These two protein chains interact to form a complex.

Sequence of protein 1:
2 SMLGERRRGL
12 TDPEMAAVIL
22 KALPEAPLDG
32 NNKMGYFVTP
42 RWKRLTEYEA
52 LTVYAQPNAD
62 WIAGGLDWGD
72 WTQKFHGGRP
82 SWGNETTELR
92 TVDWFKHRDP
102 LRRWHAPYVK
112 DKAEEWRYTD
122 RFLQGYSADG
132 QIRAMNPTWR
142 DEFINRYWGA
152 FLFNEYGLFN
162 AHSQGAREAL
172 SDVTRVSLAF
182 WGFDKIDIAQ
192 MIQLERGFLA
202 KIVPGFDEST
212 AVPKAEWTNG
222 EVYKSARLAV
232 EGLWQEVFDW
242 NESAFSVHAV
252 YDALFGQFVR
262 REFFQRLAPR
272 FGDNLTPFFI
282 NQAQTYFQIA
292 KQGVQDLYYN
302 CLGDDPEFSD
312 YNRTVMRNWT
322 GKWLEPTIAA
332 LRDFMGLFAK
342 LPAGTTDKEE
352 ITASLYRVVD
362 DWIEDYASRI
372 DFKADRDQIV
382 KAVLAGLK

Sequence of protein 2:
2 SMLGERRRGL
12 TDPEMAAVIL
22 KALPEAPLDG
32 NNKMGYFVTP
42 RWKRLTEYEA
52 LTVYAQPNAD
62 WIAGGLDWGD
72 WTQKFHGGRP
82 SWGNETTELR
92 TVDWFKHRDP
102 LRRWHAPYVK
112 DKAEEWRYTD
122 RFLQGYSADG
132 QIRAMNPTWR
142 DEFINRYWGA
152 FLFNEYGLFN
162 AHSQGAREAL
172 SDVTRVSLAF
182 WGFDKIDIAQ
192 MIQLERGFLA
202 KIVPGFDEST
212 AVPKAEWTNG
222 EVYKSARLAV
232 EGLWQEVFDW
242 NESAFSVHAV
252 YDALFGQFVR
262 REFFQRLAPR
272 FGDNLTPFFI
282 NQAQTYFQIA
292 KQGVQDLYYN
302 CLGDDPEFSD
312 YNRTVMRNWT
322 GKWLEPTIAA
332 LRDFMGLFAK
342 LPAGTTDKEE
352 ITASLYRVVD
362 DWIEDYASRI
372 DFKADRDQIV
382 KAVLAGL

Contacts between the two chains:
Residue D130 in protein 1 interacts with residue Q289 in protein 2 (closest heavy-atom distance 2.7 Å).
Residue A18 in protein 1 is in contact with residue P14 in protein 2 (closest heavy-atom distance 3.9 Å).
Residue R118 in protein 1 is in contact with residue K111 in protein 2 (closest heavy-atom distance 3.6 Å).
Residue Q285 in protein 1 interacts with residue Q132 in protein 2 (closest heavy-atom distance 3.9 Å).
Residue R134 in protein 1 is in contact with residue D362 in protein 2 (closest heavy-atom distance 2.9 Å).
Residue N275 in protein 1 is in contact with residue Q266 in protein 2 (closest heavy-atom distance 3.3 Å).
Residue Q289 in protein 1 is in contact with residue D130 in protein 2 (closest heavy-atom distance 3.1 Å).
Residue T12 in protein 1 contacts residue L11 in protein 2 (closest heavy-atom distance 3.4 Å).
Residue R134 in protein 1 interacts with residue R262 in protein 2 (closest heavy-atom distance 3.3 Å).
Residue P14 in protein 1 contacts residue P14 in protein 2 (closest heavy-atom distance 3.5 Å).
Residue Q266 in protein 1 is in contact with residue N275 in protein 2 (closest heavy-atom distance 3.5 Å).
Residue D130 in protein 1 is in contact with residue Q285 in protein 2 (closest heavy-atom distance 3.1 Å).
Residue M3 in protein 1 contacts residue E26 in protein 2 (closest heavy-atom distance 3.9 Å).
Residue P28 in protein 1 is in contact with residue M3 in protein 2 (closest heavy-atom distance 3.7 Å).
Residue Y119 in protein 1 interacts with residue Q283 in protein 2 (closest heavy-atom distance 3.3 Å).
Residue P270 in protein 1 interacts with residue P270 in protein 2 (closest heavy-atom distance 3.4 Å).
Residue Y119 in protein 1 interacts with residue Y119 in protein 2 (closest heavy-atom distance 3.4 Å).
Residue R122 in protein 1 is in contact with residue E115 in protein 2 (closest heavy-atom distance 2.8 Å).
Residue D130 in protein 1 interacts with residue R262 in protein 2 (closest heavy-atom distance 3.0 Å).
Residue Q289 in protein 1 interacts with residue G126 in protein 2 (closest heavy-atom distance 3.9 Å).
Residue E116 in protein 1 is in contact with residue R122 in protein 2 (closest heavy-atom distance 3.0 Å).
Residue E115 in protein 1 contacts residue R118 in protein 2 (closest heavy-atom distance 3.0 Å).
Residue Q132 in protein 1 contacts residue Q266 in protein 2 (closest heavy-atom distance 2.8 Å).
Residue R118 in protein 1 is in contact with residue E115 in protein 2 (closest heavy-atom distance 3.1 Å).
Residue M3 in protein 1 interacts with residue P25 in protein 2 (closest heavy-atom distance 3.3 Å).
Residue R262 in protein 1 contacts residue R134 in protein 2 (closest heavy-atom distance 3.4 Å).
Residue L11 in protein 1 contacts residue T12 in protein 2 (closest heavy-atom distance 3.5 Å).
Residue Q285 in protein 1 contacts residue D130 in protein 2 (closest heavy-atom distance 3.1 Å).
Residue R122 in protein 1 is in contact with residue T286 in protein 2 (closest heavy-atom distance 3.9 Å).
Residue D362 in protein 1 contacts residue R134 in protein 2 (closest heavy-atom distance 2.8 Å).
Residue Q266 in protein 1 contacts residue Q132 in protein 2 (closest heavy-atom distance 2.7 Å).
Residue F123 in protein 1 is in contact with residue N282 in protein 2 (closest heavy-atom distance 3.3 Å).
Residue Q258 in protein 1 is in contact with residue D130 in protein 2 (closest heavy-atom distance 2.9 Å).
Residue E115 in protein 1 is in contact with residue E115 in protein 2 (closest heavy-atom distance 3.9 Å).
Residue D112 in protein 1 contacts residue R118 in protein 2 (closest heavy-atom distance 2.4 Å).
Residue D130 in protein 1 contacts residue Q258 in protein 2 (closest heavy-atom distance 3.2 Å).
Residue N282 in protein 1 is in contact with residue F123 in protein 2 (closest heavy-atom distance 3.2 Å).
Residue R122 in protein 1 interacts with residue D112 in protein 2 (closest heavy-atom distance 3.1 Å).
Residue K111 in protein 1 is in contact with residue R118 in protein 2 (closest heavy-atom distance 3.6 Å).
Residue E115 in protein 1 contacts residue R122 in protein 2 (closest heavy-atom distance 3.0 Å).
Residue P278 in protein 1 contacts residue N275 in protein 2 (closest heavy-atom distance 3.6 Å).
Residue L24 in protein 1 is in contact with residue L4 in protein 2 (closest heavy-atom distance 3.9 Å).
Residue E116 in protein 1 interacts with residue Y119 in protein 2 (closest heavy-atom distance 3.6 Å).
Residue N275 in protein 1 interacts with residue P270 in protein 2 (closest heavy-atom distance 3.5 Å).
Residue R118 in protein 1 contacts residue D112 in protein 2 (closest heavy-atom distance 2.6 Å).
Residue L4 in protein 1 interacts with residue L21 in protein 2 (closest heavy-atom distance 3.9 Å).
Residue P270 in protein 1 interacts with residue N275 in protein 2 (closest heavy-atom distance 3.5 Å).
Residue M3 in protein 1 interacts with residue P28 in protein 2 (closest heavy-atom distance 3.6 Å).
Residue A129 in protein 1 is in contact with residue Q289 in protein 2 (closest heavy-atom distance 3.9 Å).
Residue Y119 in protein 1 contacts residue E116 in protein 2 (closest heavy-atom distance 3.5 Å).
Residue P14 in protein 1 is in contact with residue A18 in protein 2 (closest heavy-atom distance 3.9 Å).
Residue Q289 in protein 1 interacts with residue A129 in protein 2 (closest heavy-atom distance 3.5 Å).
Residue D112 in protein 1 contacts residue R122 in protein 2 (closest heavy-atom distance 3.3 Å).
Residue A27 in protein 1 is in contact with residue M3 in protein 2 (closest heavy-atom distance 3.9 Å).
Residue R262 in protein 1 contacts residue D130 in protein 2 (closest heavy-atom distance 3.0 Å).
Residue R134 in protein 1 is in contact with residue R358 in protein 2 (closest heavy-atom distance 3.5 Å).
Residue P25 in protein 1 contacts residue M3 in protein 2 (closest heavy-atom distance 3.1 Å).
Residue R358 in protein 1 is in contact with residue R134 in protein 2 (closest heavy-atom distance 3.8 Å).
Residue R122 in protein 1 interacts with residue E116 in protein 2 (closest heavy-atom distance 2.9 Å).
Residue Q283 in protein 1 is in contact with residue Y119 in protein 2 (closest heavy-atom distance 3.2 Å).